These two protein chains interact to form a complex.

Sequence of the second protein:
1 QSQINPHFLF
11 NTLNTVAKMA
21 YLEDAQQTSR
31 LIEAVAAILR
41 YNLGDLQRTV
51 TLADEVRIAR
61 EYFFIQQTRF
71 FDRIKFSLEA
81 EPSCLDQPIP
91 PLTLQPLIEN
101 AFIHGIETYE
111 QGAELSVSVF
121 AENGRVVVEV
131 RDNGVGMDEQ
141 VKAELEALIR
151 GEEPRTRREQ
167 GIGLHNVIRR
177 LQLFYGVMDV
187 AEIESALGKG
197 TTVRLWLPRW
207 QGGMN

Sequence of the first protein:
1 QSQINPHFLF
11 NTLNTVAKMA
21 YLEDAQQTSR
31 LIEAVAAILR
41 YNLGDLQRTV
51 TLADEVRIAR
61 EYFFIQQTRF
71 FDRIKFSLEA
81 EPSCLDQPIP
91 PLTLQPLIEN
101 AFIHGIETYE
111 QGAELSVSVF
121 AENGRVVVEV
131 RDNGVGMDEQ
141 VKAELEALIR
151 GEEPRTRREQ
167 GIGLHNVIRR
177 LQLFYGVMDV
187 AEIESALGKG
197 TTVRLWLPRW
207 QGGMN

Contacts between the two chains:
Residue R69 in the first protein contacts residue N11 in the second protein (closest heavy-atom distance 3.5 Å).
Residue L31 in the first protein is in contact with residue M19 in the second protein (closest heavy-atom distance 3.8 Å).
Residue Q66 in the first protein contacts residue F8 in the second protein (closest heavy-atom distance 3.7 Å).
Residue V16 in the first protein contacts residue I32 in the second protein (closest heavy-atom distance 3.7 Å).
Residue G44 in the first protein is in contact with residue Q3 in the second protein (closest heavy-atom distance 3.0 Å).
Residue Q3 in the first protein contacts residue N42 in the second protein (closest heavy-atom distance 2.8 Å).
Residue T28 in the first protein interacts with residue E23 in the second protein (closest heavy-atom distance 2.7 Å).
Residue I4 in the first protein contacts residue L39 in the second protein (closest heavy-atom distance 3.7 Å).
Residue Q27 in the first protein interacts with residue M19 in the second protein (closest heavy-atom distance 3.7 Å).
Residue Q27 in the first protein is in contact with residue E23 in the second protein (closest heavy-atom distance 2.8 Å).
Residue E23 in the first protein interacts with residue T28 in the second protein (closest heavy-atom distance 2.7 Å).
Residue M19 in the first protein is in contact with residue T28 in the second protein (closest heavy-atom distance 3.2 Å).
Residue A25 in the first protein is in contact with residue E23 in the second protein (closest heavy-atom distance 3.1 Å).
Residue V16 in the first protein interacts with residue T28 in the second protein (closest heavy-atom distance 3.9 Å).
Residue S2 in the first protein contacts residue I168 in the second protein (closest heavy-atom distance 3.6 Å).
Residue M19 in the first protein is in contact with residue L31 in the second protein (closest heavy-atom distance 3.8 Å).
Residue V35 in the first protein is in contact with residue T12 in the second protein (closest heavy-atom distance 3.6 Å).
Residue T15 in the first protein interacts with residue R69 in the second protein (closest heavy-atom distance 3.0 Å).
Residue Q26 in the first protein contacts residue E23 in the second protein (closest heavy-atom distance 3.4 Å).
Residue N5 in the first protein interacts with residue E99 in the second protein (closest heavy-atom distance 3.2 Å).
Residue E23 in the first protein is in contact with residue Q27 in the second protein (closest heavy-atom distance 2.8 Å).
Residue Q3 in the first protein contacts residue L92 in the second protein (closest heavy-atom distance 3.6 Å).
Residue G167 in the first protein interacts with residue S2 in the second protein (closest heavy-atom distance 3.3 Å).
Residue I65 in the first protein interacts with residue T12 in the second protein (closest heavy-atom distance 3.5 Å).
Residue I168 in the first protein is in contact with residue S2 in the second protein (closest heavy-atom distance 3.6 Å).
Residue E23 in the first protein interacts with residue Q26 in the second protein (closest heavy-atom distance 3.4 Å).
Residue R69 in the first protein contacts residue T15 in the second protein (closest heavy-atom distance 3.0 Å).
Residue S2 in the first protein interacts with residue S2 in the second protein (closest heavy-atom distance 3.7 Å).
Residue T28 in the first protein is in contact with residue V16 in the second protein (closest heavy-atom distance 3.9 Å).
Residue T12 in the first protein interacts with residue I65 in the second protein (closest heavy-atom distance 3.5 Å).
Residue M19 in the first protein contacts residue Q27 in the second protein (closest heavy-atom distance 3.7 Å).
Residue A25 in the first protein interacts with residue A25 in the second protein (closest heavy-atom distance 3.8 Å).
Residue A20 in the first protein is in contact with residue T28 in the second protein (closest heavy-atom distance 3.2 Å).
Residue L39 in the first protein contacts residue I4 in the second protein (closest heavy-atom distance 3.7 Å).
Residue Q3 in the first protein is in contact with residue L43 in the second protein (closest heavy-atom distance 3.9 Å).
Residue Q1 in the first protein interacts with residue N172 in the second protein (closest heavy-atom distance 3.6 Å).
Residue F8 in the first protein is in contact with residue Q66 in the second protein (closest heavy-atom distance 3.7 Å).
Residue I4 in the first protein contacts residue L43 in the second protein (closest heavy-atom distance 3.4 Å).
Residue L92 in the first protein contacts residue Q3 in the second protein (closest heavy-atom distance 3.6 Å).
Residue L46 in the first protein interacts with residue Q3 in the second protein (closest heavy-atom distance 3.7 Å).
Residue E23 in the first protein contacts residue A25 in the second protein (closest heavy-atom distance 3.1 Å).
Residue Q3 in the first protein contacts residue G44 in the second protein (closest heavy-atom distance 3.0 Å).
Residue N172 in the first protein contacts residue Q1 in the second protein (closest heavy-atom distance 3.6 Å).
Residue E99 in the first protein contacts residue N5 in the second protein (closest heavy-atom distance 3.2 Å).
Residue T28 in the first protein is in contact with residue A20 in the second protein (closest heavy-atom distance 3.2 Å).
Residue T68 in the first protein interacts with residue T15 in the second protein (closest heavy-atom distance 3.6 Å).
Residue F8 in the first protein interacts with residue Y62 in the second protein (closest heavy-atom distance 3.6 Å).
Residue L43 in the first protein is in contact with residue I4 in the second protein (closest heavy-atom distance 3.4 Å).
Residue N42 in the first protein interacts with residue Q3 in the second protein (closest heavy-atom distance 2.8 Å).
Residue Q3 in the first protein is in contact with residue L46 in the second protein (closest heavy-atom distance 3.7 Å).
Residue R69 in the first protein contacts residue N14 in the second protein (closest heavy-atom distance 2.6 Å).
Residue N11 in the first protein interacts with residue R69 in the second protein (closest heavy-atom distance 3.5 Å).
Residue Y62 in the first protein interacts with residue F8 in the second protein (closest heavy-atom distance 3.6 Å).
Residue I32 in the first protein contacts residue V16 in the second protein (closest heavy-atom distance 3.7 Å).
Residue T12 in the first protein contacts residue V35 in the second protein (closest heavy-atom distance 3.6 Å).
Residue L9 in the first protein is in contact with residue L9 in the second protein (closest heavy-atom distance 2.8 Å).
Residue S2 in the first protein interacts with residue G167 in the second protein (closest heavy-atom distance 3.3 Å).
Residue T15 in the first protein interacts with residue T68 in the second protein (closest heavy-atom distance 3.6 Å).
Residue N14 in the first protein is in contact with residue R69 in the second protein (closest heavy-atom distance 2.6 Å).
Residue T28 in the first protein contacts residue M19 in the second protein (closest heavy-atom distance 3.2 Å).